Sequence of the second protein:
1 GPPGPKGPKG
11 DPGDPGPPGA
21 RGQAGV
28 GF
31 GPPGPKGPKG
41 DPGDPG

These two protein chains interact to form a complex.

Contacts between the two chains:
Residue D44 in the second protein contacts residue G44 in the first protein (closest heavy-atom distance 3.4 Å).
Residue G10 in the second protein interacts with residue G11 in the first protein (closest heavy-atom distance 3.3 Å).
Residue K6 in the second protein interacts with residue D9 in the first protein (closest heavy-atom distance 2.7 Å).
Residue R21 in the second protein is in contact with residue E24 in the first protein (closest heavy-atom distance 3.0 Å).
Residue G7 in the second protein contacts residue P6 in the first protein (closest heavy-atom distance 2.9 Å).
Residue G28 in the second protein contacts residue G29 in the first protein (closest heavy-atom distance 3.3 Å).
Residue K36 in the second protein interacts with residue D39 in the first protein (closest heavy-atom distance 2.7 Å).
Residue G13 in the second protein is in contact with residue D12 in the first protein (closest heavy-atom distance 2.7 Å).
Residue P5 in the second protein interacts with residue G5 in the first protein (closest heavy-atom distance 3.4 Å).
Residue P35 in the second protein interacts with residue G35 in the first protein (closest heavy-atom distance 3.4 Å).
Residue P42 in the second protein contacts residue D42 in the first protein (closest heavy-atom distance 3.2 Å).
Residue P8 in the second protein interacts with residue G8 in the first protein (closest heavy-atom distance 3.4 Å).
Residue G22 in the second protein interacts with residue G23 in the first protein (closest heavy-atom distance 3.3 Å).
Residue G37 in the second protein is in contact with residue G38 in the first protein (closest heavy-atom distance 3.2 Å).
Residue K9 in the second protein is in contact with residue K10 in the first protein (closest heavy-atom distance 3.4 Å).
Residue R21 in the second protein contacts residue R22 in the first protein (closest heavy-atom distance 2.9 Å).
Residue G4 in the second protein interacts with residue P3 in the first protein (closest heavy-atom distance 3.0 Å).
Residue G43 in the second protein is in contact with residue D42 in the first protein (closest heavy-atom distance 2.8 Å).
Residue P32 in the second protein interacts with residue G32 in the first protein (closest heavy-atom distance 3.4 Å).
Residue P15 in the second protein interacts with residue P15 in the first protein (closest heavy-atom distance 3.2 Å).
Residue G19 in the second protein is in contact with residue P18 in the first protein (closest heavy-atom distance 2.9 Å).
Residue G7 in the second protein interacts with residue G8 in the first protein (closest heavy-atom distance 3.2 Å).
Residue G22 in the second protein contacts residue A21 in the first protein (closest heavy-atom distance 2.8 Å).
Residue G40 in the second protein is in contact with residue G41 in the first protein (closest heavy-atom distance 3.3 Å).
Residue G37 in the second protein contacts residue P36 in the first protein (closest heavy-atom distance 2.9 Å).
Residue G46 in the second protein interacts with residue P45 in the first protein (closest heavy-atom distance 2.8 Å).
Residue V26 in the second protein is in contact with residue G26 in the first protein (closest heavy-atom distance 3.4 Å).
Residue G10 in the second protein is in contact with residue D9 in the first protein (closest heavy-atom distance 2.8 Å).
Residue P33 in the second protein contacts residue P33 in the first protein (closest heavy-atom distance 3.3 Å).
Residue P17 in the second protein is in contact with residue G17 in the first protein (closest heavy-atom distance 3.4 Å).
Residue A20 in the second protein interacts with residue G20 in the first protein (closest heavy-atom distance 3.4 Å).
Residue G16 in the second protein contacts residue P15 in the first protein (closest heavy-atom distance 2.9 Å).
Residue G4 in the second protein interacts with residue G5 in the first protein (closest heavy-atom distance 3.1 Å).
Residue K36 in the second protein contacts residue P36 in the first protein (closest heavy-atom distance 3.5 Å).
Residue G46 in the second protein interacts with residue G47 in the first protein (closest heavy-atom distance 3.5 Å).
Residue G25 in the second protein is in contact with residue G26 in the first protein (closest heavy-atom distance 3.2 Å).
Residue G1 in the second protein is in contact with residue P3 in the first protein (closest heavy-atom distance 3.4 Å).
Residue G34 in the second protein is in contact with residue P33 in the first protein (closest heavy-atom distance 2.9 Å).
Residue G40 in the second protein contacts residue D39 in the first protein (closest heavy-atom distance 2.8 Å).
Residue G31 in the second protein interacts with residue G32 in the first protein (closest heavy-atom distance 3.0 Å).
Residue P12 in the second protein contacts residue D12 in the first protein (closest heavy-atom distance 3.5 Å).
Residue G31 in the second protein contacts residue F30 in the first protein (closest heavy-atom distance 2.9 Å).
Residue D41 in the second protein is in contact with residue G41 in the first protein (closest heavy-atom distance 3.4 Å).
Residue K9 in the second protein contacts residue D9 in the first protein (closest heavy-atom distance 3.5 Å).
Residue K9 in the second protein is in contact with residue D12 in the first protein (closest heavy-atom distance 3.0 Å).
Residue P3 in the second protein contacts residue P3 in the first protein (closest heavy-atom distance 3.4 Å).
Residue P45 in the second protein interacts with residue P45 in the first protein (closest heavy-atom distance 3.5 Å).
Residue G28 in the second protein contacts residue N27 in the first protein (closest heavy-atom distance 2.9 Å).
Residue R21 in the second protein interacts with residue A21 in the first protein (closest heavy-atom distance 3.5 Å).
Residue Q23 in the second protein contacts residue G23 in the first protein (closest heavy-atom distance 3.3 Å).
Residue G34 in the second protein interacts with residue G35 in the first protein (closest heavy-atom distance 3.1 Å).
Residue G13 in the second protein is in contact with residue G14 in the first protein (closest heavy-atom distance 3.4 Å).
Residue K39 in the second protein is in contact with residue D42 in the first protein (closest heavy-atom distance 2.8 Å).
Residue G25 in the second protein contacts residue E24 in the first protein (closest heavy-atom distance 2.9 Å).
Residue G43 in the second protein interacts with residue G44 in the first protein (closest heavy-atom distance 3.3 Å).
Residue P38 in the second protein is in contact with residue G38 in the first protein (closest heavy-atom distance 3.4 Å).
Residue P18 in the second protein contacts residue P18 in the first protein (closest heavy-atom distance 3.4 Å).
Residue G19 in the second protein interacts with residue G20 in the first protein (closest heavy-atom distance 3.2 Å).
Residue A24 in the second protein is in contact with residue E24 in the first protein (closest heavy-atom distance 3.5 Å).
Residue G16 in the second protein is in contact with residue G17 in the first protein (closest heavy-atom distance 3.1 Å).

Sequence of the first protein:
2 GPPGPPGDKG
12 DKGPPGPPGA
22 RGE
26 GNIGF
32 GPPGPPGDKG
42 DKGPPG